The following describes two proteins that form a bound complex.

Interface contacts:
Residue Q1426 in protein 1 is in contact with residue R1316 in protein 2 (closest heavy-atom distance 4.3 Å).
Residue T1424 in protein 1 is in contact with residue V1323 in protein 2 (closest heavy-atom distance 3.9 Å).
Residue V1398 in protein 1 is in contact with residue E1309 in protein 2 (closest heavy-atom distance 3.6 Å).
Residue Y1293 in protein 1 contacts residue Q1311 in protein 2 (closest heavy-atom distance 4.3 Å).
Residue L1418 in protein 1 contacts residue V1317 in protein 2 (closest heavy-atom distance 3.3 Å).
Residue W1423 in protein 1 contacts residue W1324 in protein 2 (closest heavy-atom distance 3.2 Å).
Residue Q1426 in protein 1 interacts with residue I1329 in protein 2 (closest heavy-atom distance 4.2 Å).
Residue Q1426 in protein 1 contacts residue V1323 in protein 2 (closest heavy-atom distance 4.0 Å).
Residue T1424 in protein 1 interacts with residue G1322 in protein 2 (closest heavy-atom distance 3.5 Å).
Residue W1423 in protein 1 interacts with residue L1357 in protein 2 (closest heavy-atom distance 3.6 Å).
Residue W1423 in protein 1 interacts with residue E1377 in protein 2 (closest heavy-atom distance 3.9 Å).
Residue V1297 in protein 1 is in contact with residue S1302 in protein 2 (closest heavy-atom distance 3.1 Å).
Residue K1401 in protein 1 is in contact with residue A1310 in protein 2 (closest heavy-atom distance 3.2 Å).
Residue Y1293 in protein 1 contacts residue V1317 in protein 2 (closest heavy-atom distance 3.7 Å).
Residue V1398 in protein 1 is in contact with residue A1310 in protein 2 (closest heavy-atom distance 3.5 Å).
Residue T1394 in protein 1 interacts with residue S1308 in protein 2 (closest heavy-atom distance 4.3 Å).
Residue Y1420 in protein 1 contacts residue R1316 in protein 2 (closest heavy-atom distance 3.8 Å).
Residue R1421 in protein 1 interacts with residue G1374 in protein 2 (closest heavy-atom distance 3.9 Å).
Residue R1421 in protein 1 is in contact with residue R1316 in protein 2 (closest heavy-atom distance 4.6 Å).
Residue Q1426 in protein 1 interacts with residue R1354 in protein 2 (closest heavy-atom distance 4.0 Å).
Residue R1421 in protein 1 contacts residue G1378 in protein 2 (closest heavy-atom distance 3.8 Å).
Residue Q1426 in protein 1 is in contact with residue N1321 in protein 2 (closest heavy-atom distance 2.0 Å).
Residue R1421 in protein 1 contacts residue V1312 in protein 2 (closest heavy-atom distance 4.1 Å).
Residue Y1293 in protein 1 contacts residue I1299 in protein 2 (closest heavy-atom distance 2.9 Å).
Residue A1294 in protein 1 is in contact with residue A1298 in protein 2 (closest heavy-atom distance 4.1 Å).
Residue M1425 in protein 1 is in contact with residue N1358 in protein 2 (closest heavy-atom distance 4.0 Å).
Residue R1421 in protein 1 contacts residue E1377 in protein 2 (closest heavy-atom distance 4.0 Å).
Residue G1422 in protein 1 is in contact with residue E1377 in protein 2 (closest heavy-atom distance 3.5 Å).
Residue Q1426 in protein 1 interacts with residue G1322 in protein 2 (closest heavy-atom distance 2.4 Å).
Residue K1292 in protein 1 contacts residue K1292 in protein 2 (closest heavy-atom distance 3.9 Å).
Residue L1419 in protein 1 is in contact with residue V1317 in protein 2 (closest heavy-atom distance 3.9 Å).
Residue W1423 in protein 1 interacts with residue R1316 in protein 2 (closest heavy-atom distance 4.2 Å).
Residue K1292 in protein 1 interacts with residue M1295 in protein 2 (closest heavy-atom distance 3.9 Å).
Residue T1424 in protein 1 contacts residue R1316 in protein 2 (closest heavy-atom distance 4.5 Å).
Residue Q1426 in protein 1 contacts residue W1324 in protein 2 (closest heavy-atom distance 3.1 Å).
Residue G1422 in protein 1 is in contact with residue C1381 in protein 2 (closest heavy-atom distance 4.6 Å).
Residue Y1293 in protein 1 is in contact with residue A1314 in protein 2 (closest heavy-atom distance 4.3 Å).
Residue L1418 in protein 1 is in contact with residue S1313 in protein 2 (closest heavy-atom distance 3.3 Å).
Residue Q1426 in protein 1 is in contact with residue N1358 in protein 2 (closest heavy-atom distance 4.3 Å).
Residue L1419 in protein 1 interacts with residue A1310 in protein 2 (closest heavy-atom distance 4.5 Å).
Residue R1421 in protein 1 is in contact with residue G1375 in protein 2 (closest heavy-atom distance 3.7 Å).
Residue Y1420 in protein 1 is in contact with residue S1313 in protein 2 (closest heavy-atom distance 4.0 Å).
Residue L1418 in protein 1 contacts residue R1316 in protein 2 (closest heavy-atom distance 2.6 Å).
Residue A1294 in protein 1 is in contact with residue I1299 in protein 2 (closest heavy-atom distance 4.1 Å).
Residue V1297 in protein 1 interacts with residue A1298 in protein 2 (closest heavy-atom distance 4.1 Å).
Residue Y1293 in protein 1 contacts residue A1310 in protein 2 (closest heavy-atom distance 3.6 Å).
Residue A1294 in protein 1 contacts residue M1295 in protein 2 (closest heavy-atom distance 3.6 Å).
Residue Q1426 in protein 1 contacts residue L1357 in protein 2 (closest heavy-atom distance 4.0 Å).
Residue M1425 in protein 1 contacts residue V1323 in protein 2 (closest heavy-atom distance 3.8 Å).
Residue W1423 in protein 1 interacts with residue A1384 in protein 2 (closest heavy-atom distance 3.8 Å).
Residue L1418 in protein 1 is in contact with residue N1321 in protein 2 (closest heavy-atom distance 4.1 Å).
Residue T1424 in protein 1 is in contact with residue N1321 in protein 2 (closest heavy-atom distance 1.9 Å).
Residue W1423 in protein 1 contacts residue C1381 in protein 2 (closest heavy-atom distance 4.0 Å).
Residue W1423 in protein 1 interacts with residue N1358 in protein 2 (closest heavy-atom distance 2.7 Å).
Residue L1419 in protein 1 contacts residue S1313 in protein 2 (closest heavy-atom distance 3.5 Å).
Residue R1421 in protein 1 contacts residue V1373 in protein 2 (closest heavy-atom distance 4.1 Å).
Residue R1421 in protein 1 is in contact with residue E1309 in protein 2 (closest heavy-atom distance 4.3 Å).
Residue W1423 in protein 1 interacts with residue A1380 in protein 2 (closest heavy-atom distance 3.9 Å).
Residue A1298 in protein 1 is in contact with residue A1298 in protein 2 (closest heavy-atom distance 4.1 Å).
Residue G1422 in protein 1 is in contact with residue R1316 in protein 2 (closest heavy-atom distance 2.6 Å).

Sequence of protein 2:
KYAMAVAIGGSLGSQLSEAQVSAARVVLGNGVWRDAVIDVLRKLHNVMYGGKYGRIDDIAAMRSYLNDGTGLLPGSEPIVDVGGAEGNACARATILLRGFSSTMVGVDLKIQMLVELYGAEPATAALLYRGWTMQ

Sequence of protein 1:
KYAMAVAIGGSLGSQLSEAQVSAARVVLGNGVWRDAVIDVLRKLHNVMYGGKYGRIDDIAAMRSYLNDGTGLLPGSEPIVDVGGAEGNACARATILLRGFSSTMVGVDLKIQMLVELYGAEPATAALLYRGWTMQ